The following describes two proteins that form a bound complex.

Sequence of protein 1:
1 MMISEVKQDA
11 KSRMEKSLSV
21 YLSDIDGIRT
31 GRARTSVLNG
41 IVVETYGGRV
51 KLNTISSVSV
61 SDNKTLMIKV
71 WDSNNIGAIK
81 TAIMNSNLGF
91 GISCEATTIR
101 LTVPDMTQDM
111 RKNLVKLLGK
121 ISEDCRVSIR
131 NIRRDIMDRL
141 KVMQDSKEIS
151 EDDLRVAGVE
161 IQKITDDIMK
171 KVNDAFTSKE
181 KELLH

Contacts between the two chains:
Residue I28 in protein 2 interacts with residue V142 in protein 1 (closest heavy-atom distance 3.8 Å).
Residue D124 in protein 2 interacts with residue N131 in protein 1 (closest heavy-atom distance 2.6 Å).
Residue D124 in protein 2 contacts residue D135 in protein 1 (closest heavy-atom distance 3.4 Å).
Residue D124 in protein 2 interacts with residue R134 in protein 1 (closest heavy-atom distance 3.8 Å).
Residue D135 in protein 2 interacts with residue D24 in protein 1 (closest heavy-atom distance 2.8 Å).
Residue V142 in protein 2 is in contact with residue I28 in protein 1 (closest heavy-atom distance 4.2 Å).
Residue I121 in protein 2 is in contact with residue D135 in protein 1 (closest heavy-atom distance 3.5 Å).
Residue L114 in protein 2 is in contact with residue S146 in protein 1 (closest heavy-atom distance 4.1 Å).
Residue E148 in protein 2 is in contact with residue N87 in protein 1 (closest heavy-atom distance 3.4 Å).
Residue V142 in protein 2 contacts residue G27 in protein 1 (closest heavy-atom distance 4.1 Å).
Residue R134 in protein 2 is in contact with residue D124 in protein 1 (closest heavy-atom distance 3.9 Å).
Residue D124 in protein 2 interacts with residue D138 in protein 1 (closest heavy-atom distance 2.8 Å).
Residue V127 in protein 2 is in contact with residue N131 in protein 1 (closest heavy-atom distance 3.7 Å).
Residue D138 in protein 2 is in contact with residue I121 in protein 1 (closest heavy-atom distance 3.6 Å).
Residue V127 in protein 2 is in contact with residue V127 in protein 1 (closest heavy-atom distance 4.1 Å).
Residue L117 in protein 2 contacts residue D145 in protein 1 (closest heavy-atom distance 3.2 Å).
Residue D138 in protein 2 is in contact with residue L117 in protein 1 (closest heavy-atom distance 3.6 Å).
Residue D24 in protein 2 interacts with residue R13 in protein 1 (closest heavy-atom distance 3.5 Å).
Residue N87 in protein 2 is in contact with residue E148 in protein 1 (closest heavy-atom distance 3.0 Å).
Residue I121 in protein 2 is in contact with residue V142 in protein 1 (closest heavy-atom distance 4.2 Å).
Residue K120 in protein 2 contacts residue D138 in protein 1 (closest heavy-atom distance 3.6 Å).
Residue V142 in protein 2 interacts with residue I121 in protein 1 (closest heavy-atom distance 3.9 Å).
Residue L117 in protein 2 is in contact with residue K141 in protein 1 (closest heavy-atom distance 3.6 Å).
Residue M110 in protein 2 is in contact with residue D145 in protein 1 (closest heavy-atom distance 3.4 Å).
Residue D24 in protein 2 interacts with residue R139 in protein 1 (closest heavy-atom distance 3.5 Å).
Residue L117 in protein 2 interacts with residue V142 in protein 1 (closest heavy-atom distance 3.7 Å).
Residue N113 in protein 2 is in contact with residue D145 in protein 1 (closest heavy-atom distance 3.1 Å).
Residue N87 in protein 2 contacts residue K147 in protein 1 (closest heavy-atom distance 4.3 Å).
Residue R139 in protein 2 interacts with residue D24 in protein 1 (closest heavy-atom distance 3.4 Å).
Residue Y21 in protein 2 contacts residue D135 in protein 1 (closest heavy-atom distance 3.2 Å).
Residue D138 in protein 2 contacts residue D124 in protein 1 (closest heavy-atom distance 2.7 Å).
Residue D145 in protein 2 interacts with residue N113 in protein 1 (closest heavy-atom distance 3.3 Å).
Residue S146 in protein 2 contacts residue L114 in protein 1 (closest heavy-atom distance 4.3 Å).
Residue L88 in protein 2 is in contact with residue E148 in protein 1 (closest heavy-atom distance 3.8 Å).
Residue S146 in protein 2 interacts with residue M110 in protein 1 (closest heavy-atom distance 4.0 Å).
Residue I121 in protein 2 interacts with residue D138 in protein 1 (closest heavy-atom distance 3.7 Å).
Residue V20 in protein 2 contacts residue R13 in protein 1 (closest heavy-atom distance 3.8 Å).
Residue R13 in protein 2 contacts residue V20 in protein 1 (closest heavy-atom distance 3.7 Å).
Residue Y21 in protein 2 contacts residue N131 in protein 1 (closest heavy-atom distance 3.4 Å).
Residue D135 in protein 2 is in contact with residue I121 in protein 1 (closest heavy-atom distance 3.7 Å).
Residue D135 in protein 2 contacts residue D124 in protein 1 (closest heavy-atom distance 3.5 Å).
Residue D138 in protein 2 contacts residue K120 in protein 1 (closest heavy-atom distance 3.5 Å).
Residue K141 in protein 2 contacts residue L117 in protein 1 (closest heavy-atom distance 3.6 Å).
Residue Y21 in protein 2 interacts with residue R13 in protein 1 (closest heavy-atom distance 3.8 Å).
Residue N131 in protein 2 is in contact with residue D124 in protein 1 (closest heavy-atom distance 2.7 Å).
Residue R134 in protein 2 interacts with residue V127 in protein 1 (closest heavy-atom distance 4.5 Å).
Residue L114 in protein 2 is in contact with residue V142 in protein 1 (closest heavy-atom distance 4.1 Å).
Residue D145 in protein 2 interacts with residue L117 in protein 1 (closest heavy-atom distance 3.8 Å).
Residue V142 in protein 2 interacts with residue L117 in protein 1 (closest heavy-atom distance 3.6 Å).
Residue N131 in protein 2 contacts residue V127 in protein 1 (closest heavy-atom distance 3.7 Å).
Residue M110 in protein 2 contacts residue S146 in protein 1 (closest heavy-atom distance 4.3 Å).
Residue L117 in protein 2 is in contact with residue D138 in protein 1 (closest heavy-atom distance 3.9 Å).
Residue N131 in protein 2 contacts residue S128 in protein 1 (closest heavy-atom distance 3.5 Å).
Residue V142 in protein 2 contacts residue L114 in protein 1 (closest heavy-atom distance 4.0 Å).
Residue S128 in protein 2 interacts with residue N131 in protein 1 (closest heavy-atom distance 3.7 Å).
Residue D145 in protein 2 is in contact with residue M110 in protein 1 (closest heavy-atom distance 3.6 Å).
Residue D24 in protein 2 interacts with residue D135 in protein 1 (closest heavy-atom distance 3.6 Å).
Residue R13 in protein 2 interacts with residue D24 in protein 1 (closest heavy-atom distance 4.4 Å).
Residue R29 in protein 2 contacts residue S146 in protein 1 (closest heavy-atom distance 3.7 Å).
Residue L114 in protein 2 is in contact with residue D145 in protein 1 (closest heavy-atom distance 4.3 Å).

Sequence of protein 2:
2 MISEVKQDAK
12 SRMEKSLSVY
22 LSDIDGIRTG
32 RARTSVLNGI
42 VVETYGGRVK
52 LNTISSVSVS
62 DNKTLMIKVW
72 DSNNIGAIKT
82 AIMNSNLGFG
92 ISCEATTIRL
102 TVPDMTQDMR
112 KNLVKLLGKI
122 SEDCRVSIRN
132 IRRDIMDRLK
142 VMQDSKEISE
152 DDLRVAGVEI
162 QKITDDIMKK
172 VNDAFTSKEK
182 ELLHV